Sequence of the second protein:
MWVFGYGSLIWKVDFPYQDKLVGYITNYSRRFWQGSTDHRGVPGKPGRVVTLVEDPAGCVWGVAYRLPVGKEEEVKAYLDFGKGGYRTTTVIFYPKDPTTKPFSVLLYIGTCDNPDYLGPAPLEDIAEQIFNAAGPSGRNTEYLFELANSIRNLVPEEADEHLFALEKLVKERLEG

These two protein chains interact to form a complex.

Sequence of the first protein:
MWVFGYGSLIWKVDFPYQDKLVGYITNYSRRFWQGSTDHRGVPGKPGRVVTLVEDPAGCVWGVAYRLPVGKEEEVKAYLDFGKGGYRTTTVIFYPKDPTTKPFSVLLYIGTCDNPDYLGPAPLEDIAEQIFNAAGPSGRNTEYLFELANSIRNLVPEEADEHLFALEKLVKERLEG

Interface contacts:
Residue D38 in the first protein is in contact with residue K76 in the second protein (closest heavy-atom distance 4.3 Å).
Residue Y144 in the first protein interacts with residue E74 in the second protein (closest heavy-atom distance 3.1 Å).
Residue E73 in the first protein is in contact with residue V49 in the second protein (closest heavy-atom distance 4.3 Å).
Residue L9 in the first protein interacts with residue E72 in the second protein (closest heavy-atom distance 3.2 Å).
Residue V75 in the first protein contacts residue Y109 in the second protein (closest heavy-atom distance 3.6 Å).
Residue V49 in the first protein interacts with residue E73 in the second protein (closest heavy-atom distance 4.3 Å).
Residue Y144 in the first protein interacts with residue E73 in the second protein (closest heavy-atom distance 3.8 Å).
Residue K76 in the first protein interacts with residue D38 in the second protein (closest heavy-atom distance 4.3 Å).
Residue S8 in the first protein interacts with residue E72 in the second protein (closest heavy-atom distance 3.7 Å).
Residue W11 in the first protein is in contact with residue E73 in the second protein (closest heavy-atom distance 4.2 Å).
Residue L9 in the first protein interacts with residue K71 in the second protein (closest heavy-atom distance 4.1 Å).
Residue E73 in the first protein contacts residue S138 in the second protein (closest heavy-atom distance 3.7 Å).
Residue Y87 in the first protein contacts residue V75 in the second protein (closest heavy-atom distance 3.6 Å).
Residue K71 in the first protein interacts with residue S8 in the second protein (closest heavy-atom distance 3.5 Å).
Residue Y87 in the first protein contacts residue K76 in the second protein (closest heavy-atom distance 3.5 Å).
Residue H39 in the first protein is in contact with residue E73 in the second protein (closest heavy-atom distance 3.5 Å).
Residue Y87 in the first protein is in contact with residue Y78 in the second protein (closest heavy-atom distance 4.1 Å).
Residue E73 in the first protein is in contact with residue W11 in the second protein (closest heavy-atom distance 4.2 Å).
Residue E73 in the first protein is in contact with residue K12 in the second protein (closest heavy-atom distance 0.8 Å).
Residue Y109 in the first protein contacts residue V75 in the second protein (closest heavy-atom distance 3.6 Å).
Residue E72 in the first protein interacts with residue L9 in the second protein (closest heavy-atom distance 3.2 Å).
Residue S8 in the first protein interacts with residue E73 in the second protein (closest heavy-atom distance 2.9 Å).
Residue E74 in the first protein is in contact with residue G7 in the second protein (closest heavy-atom distance 3.5 Å).
Residue K71 in the first protein is in contact with residue F15 in the second protein (closest heavy-atom distance 4.3 Å).
Residue E74 in the first protein is in contact with residue Q34 in the second protein (closest heavy-atom distance 2.0 Å).
Residue E73 in the first protein is in contact with residue S8 in the second protein (closest heavy-atom distance 2.9 Å).
Residue S8 in the first protein contacts residue K71 in the second protein (closest heavy-atom distance 3.5 Å).
Residue Q34 in the first protein contacts residue E74 in the second protein (closest heavy-atom distance 2.0 Å).
Residue Y78 in the first protein contacts residue Y87 in the second protein (closest heavy-atom distance 4.1 Å).
Residue V75 in the first protein is in contact with residue Q34 in the second protein (closest heavy-atom distance 4.1 Å).
Residue E74 in the first protein interacts with residue Y144 in the second protein (closest heavy-atom distance 3.1 Å).
Residue S8 in the first protein is in contact with residue E74 in the second protein (closest heavy-atom distance 2.8 Å).
Residue V75 in the first protein contacts residue Y6 in the second protein (closest heavy-atom distance 4.1 Å).
Residue P16 in the first protein is in contact with residue P16 in the second protein (closest heavy-atom distance 4.1 Å).
Residue D14 in the first protein contacts residue K71 in the second protein (closest heavy-atom distance 3.1 Å).
Residue E73 in the first protein contacts residue Y144 in the second protein (closest heavy-atom distance 3.8 Å).
Residue K12 in the first protein contacts residue K71 in the second protein (closest heavy-atom distance 3.5 Å).
Residue K12 in the first protein contacts residue E73 in the second protein (closest heavy-atom distance 0.8 Å).
Residue K84 in the first protein contacts residue K84 in the second protein (closest heavy-atom distance 3.5 Å).
Residue R40 in the first protein interacts with residue E73 in the second protein (closest heavy-atom distance 2.5 Å).
Residue E73 in the first protein interacts with residue H39 in the second protein (closest heavy-atom distance 3.5 Å).
Residue N115 in the first protein contacts residue Y78 in the second protein (closest heavy-atom distance 4.3 Å).
Residue H39 in the first protein is in contact with residue E72 in the second protein (closest heavy-atom distance 3.9 Å).
Residue E74 in the first protein interacts with residue V50 in the second protein (closest heavy-atom distance 3.4 Å).
Residue V75 in the first protein interacts with residue Y87 in the second protein (closest heavy-atom distance 3.6 Å).
Residue F15 in the first protein interacts with residue K71 in the second protein (closest heavy-atom distance 4.3 Å).
Residue E73 in the first protein contacts residue R40 in the second protein (closest heavy-atom distance 2.5 Å).
Residue Y6 in the first protein contacts residue V75 in the second protein (closest heavy-atom distance 4.1 Å).
Residue K76 in the first protein contacts residue Y87 in the second protein (closest heavy-atom distance 3.5 Å).
Residue E72 in the first protein interacts with residue S8 in the second protein (closest heavy-atom distance 3.7 Å).
Residue Y78 in the first protein is in contact with residue N115 in the second protein (closest heavy-atom distance 4.3 Å).
Residue S138 in the first protein is in contact with residue E73 in the second protein (closest heavy-atom distance 3.7 Å).
Residue E72 in the first protein interacts with residue H39 in the second protein (closest heavy-atom distance 3.9 Å).
Residue Q34 in the first protein contacts residue V75 in the second protein (closest heavy-atom distance 4.1 Å).
Residue K71 in the first protein is in contact with residue K12 in the second protein (closest heavy-atom distance 3.5 Å).
Residue E74 in the first protein is in contact with residue S8 in the second protein (closest heavy-atom distance 2.8 Å).
Residue K71 in the first protein is in contact with residue L9 in the second protein (closest heavy-atom distance 4.1 Å).
Residue K71 in the first protein interacts with residue D14 in the second protein (closest heavy-atom distance 3.1 Å).
Residue G7 in the first protein interacts with residue E74 in the second protein (closest heavy-atom distance 3.5 Å).
Residue V50 in the first protein contacts residue E74 in the second protein (closest heavy-atom distance 3.4 Å).